Sequence of protein 1:
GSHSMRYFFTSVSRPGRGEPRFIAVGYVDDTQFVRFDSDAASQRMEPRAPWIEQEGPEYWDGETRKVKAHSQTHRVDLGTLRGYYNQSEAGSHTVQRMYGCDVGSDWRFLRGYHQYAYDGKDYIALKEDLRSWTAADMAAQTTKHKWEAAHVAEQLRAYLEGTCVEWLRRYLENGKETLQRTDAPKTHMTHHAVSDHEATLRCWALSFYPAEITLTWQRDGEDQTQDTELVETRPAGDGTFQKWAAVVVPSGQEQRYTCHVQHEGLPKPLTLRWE

This data describes a binding interaction between two proteins.

Contacts between the two chains:
Residue L156 in protein 1 interacts with residue Y3 in protein 2 (closest heavy-atom distance 3.3 Å).
Residue A69 in protein 1 contacts residue V6 in protein 2 (closest heavy-atom distance 4.5 Å).
Residue K146 in protein 1 is in contact with residue T8 in protein 2 (closest heavy-atom distance 3.7 Å).
Residue Y116 in protein 1 contacts residue L9 in protein 2 (closest heavy-atom distance 3.2 Å).
Residue M45 in protein 1 contacts residue L2 in protein 2 (closest heavy-atom distance 3.6 Å).
Residue K66 in protein 1 contacts residue L2 in protein 2 (closest heavy-atom distance 2.8 Å).
Residue E63 in protein 1 interacts with residue L2 in protein 2 (closest heavy-atom distance 2.9 Å).
Residue Y99 in protein 1 interacts with residue Y3 in protein 2 (closest heavy-atom distance 2.9 Å).
Residue K66 in protein 1 contacts residue S1 in protein 2 (closest heavy-atom distance 3.0 Å).
Residue K66 in protein 1 contacts residue Y3 in protein 2 (closest heavy-atom distance 3.6 Å).
Residue V67 in protein 1 interacts with residue L2 in protein 2 (closest heavy-atom distance 3.5 Å).
Residue T73 in protein 1 is in contact with residue T8 in protein 2 (closest heavy-atom distance 4.0 Å).
Residue R65 in protein 1 contacts residue N4 in protein 2 (closest heavy-atom distance 3.9 Å).
Residue Y171 in protein 1 is in contact with residue S1 in protein 2 (closest heavy-atom distance 2.7 Å).
Residue Y99 in protein 1 interacts with residue L2 in protein 2 (closest heavy-atom distance 3.6 Å).
Residue T73 in protein 1 interacts with residue V6 in protein 2 (closest heavy-atom distance 3.5 Å).
Residue Y7 in protein 1 is in contact with residue S1 in protein 2 (closest heavy-atom distance 2.9 Å).
Residue Q155 in protein 1 interacts with residue Y3 in protein 2 (closest heavy-atom distance 2.9 Å).
Residue H70 in protein 1 contacts residue L2 in protein 2 (closest heavy-atom distance 4.4 Å).
Residue V152 in protein 1 is in contact with residue Y3 in protein 2 (closest heavy-atom distance 5.0 Å).
Residue I124 in protein 1 is in contact with residue L9 in protein 2 (closest heavy-atom distance 4.4 Å).
Residue Y159 in protein 1 is in contact with residue Y3 in protein 2 (closest heavy-atom distance 3.5 Å).
Residue T143 in protein 1 contacts residue L9 in protein 2 (closest heavy-atom distance 2.8 Å).
Residue D77 in protein 1 contacts residue A7 in protein 2 (closest heavy-atom distance 4.8 Å).
Residue T163 in protein 1 interacts with residue S1 in protein 2 (closest heavy-atom distance 5.0 Å).
Residue K66 in protein 1 is in contact with residue N4 in protein 2 (closest heavy-atom distance 4.1 Å).
Residue H70 in protein 1 interacts with residue V6 in protein 2 (closest heavy-atom distance 3.6 Å).
Residue T73 in protein 1 is in contact with residue A7 in protein 2 (closest heavy-atom distance 3.7 Å).
Residue Y159 in protein 1 interacts with residue S1 in protein 2 (closest heavy-atom distance 2.6 Å).
Residue H70 in protein 1 is in contact with residue Y3 in protein 2 (closest heavy-atom distance 3.4 Å).
Residue F9 in protein 1 contacts residue L2 in protein 2 (closest heavy-atom distance 3.7 Å).
Residue Y123 in protein 1 interacts with residue L9 in protein 2 (closest heavy-atom distance 3.9 Å).
Residue W147 in protein 1 interacts with residue L9 in protein 2 (closest heavy-atom distance 3.5 Å).
Residue V76 in protein 1 interacts with residue T8 in protein 2 (closest heavy-atom distance 4.3 Å).
Residue W147 in protein 1 interacts with residue A7 in protein 2 (closest heavy-atom distance 3.9 Å).
Residue D77 in protein 1 is in contact with residue L9 in protein 2 (closest heavy-atom distance 3.0 Å).
Residue T142 in protein 1 contacts residue L9 in protein 2 (closest heavy-atom distance 5.0 Å).
Residue D77 in protein 1 interacts with residue T8 in protein 2 (closest heavy-atom distance 3.6 Å).
Residue V152 in protein 1 interacts with residue A7 in protein 2 (closest heavy-atom distance 3.9 Å).
Residue R97 in protein 1 contacts residue A7 in protein 2 (closest heavy-atom distance 4.6 Å).
Residue K146 in protein 1 is in contact with residue L9 in protein 2 (closest heavy-atom distance 2.8 Å).
Residue T80 in protein 1 is in contact with residue L9 in protein 2 (closest heavy-atom distance 3.8 Å).
Residue Q155 in protein 1 interacts with residue V5 in protein 2 (closest heavy-atom distance 3.3 Å).
Residue Y59 in protein 1 interacts with residue S1 in protein 2 (closest heavy-atom distance 4.4 Å).
Residue R97 in protein 1 is in contact with residue V6 in protein 2 (closest heavy-atom distance 4.1 Å).
Residue Y7 in protein 1 contacts residue L2 in protein 2 (closest heavy-atom distance 3.3 Å).
Residue Y84 in protein 1 contacts residue L9 in protein 2 (closest heavy-atom distance 2.9 Å).
Residue W147 in protein 1 interacts with residue T8 in protein 2 (closest heavy-atom distance 2.9 Å).
Residue E63 in protein 1 contacts residue S1 in protein 2 (closest heavy-atom distance 3.2 Å).
Residue Y159 in protein 1 interacts with residue L2 in protein 2 (closest heavy-atom distance 3.9 Å).
Residue F33 in protein 1 interacts with residue S1 in protein 2 (closest heavy-atom distance 4.8 Å).
Residue W167 in protein 1 is in contact with residue S1 in protein 2 (closest heavy-atom distance 3.5 Å).
Residue M5 in protein 1 interacts with residue S1 in protein 2 (closest heavy-atom distance 3.8 Å).
Residue L81 in protein 1 contacts residue L9 in protein 2 (closest heavy-atom distance 3.7 Å).
Residue T143 in protein 1 contacts residue T8 in protein 2 (closest heavy-atom distance 5.0 Å).

Sequence of protein 2:
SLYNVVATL